Contacts between the two chains:
Residue A126 in protein 2 interacts with residue W34 in protein 1 (closest heavy-atom distance 3.3 Å).
Residue K130 in protein 2 interacts with residue W34 in protein 1 (closest heavy-atom distance 3.1 Å).
Residue K130 in protein 2 is in contact with residue A35 in protein 1 (closest heavy-atom distance 4.1 Å).
Residue K130 in protein 2 contacts residue D37 in protein 1 (closest heavy-atom distance 3.3 Å).
Residue Y127 in protein 2 contacts residue W34 in protein 1 (closest heavy-atom distance 3.4 Å).

These two protein chains interact to form a complex.

Sequence of protein 2:
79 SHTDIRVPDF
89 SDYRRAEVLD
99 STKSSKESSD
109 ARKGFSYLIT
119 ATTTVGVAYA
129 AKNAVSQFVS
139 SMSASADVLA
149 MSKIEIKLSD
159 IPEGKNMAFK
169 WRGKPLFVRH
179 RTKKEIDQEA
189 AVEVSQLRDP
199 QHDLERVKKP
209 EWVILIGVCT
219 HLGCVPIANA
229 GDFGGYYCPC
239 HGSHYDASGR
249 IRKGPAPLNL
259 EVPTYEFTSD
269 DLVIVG

Sequence of protein 1:
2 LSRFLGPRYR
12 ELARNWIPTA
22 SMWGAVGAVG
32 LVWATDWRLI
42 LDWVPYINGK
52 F